Sequence of protein 2:
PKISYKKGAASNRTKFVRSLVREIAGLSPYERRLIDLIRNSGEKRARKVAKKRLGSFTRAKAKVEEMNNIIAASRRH

Contacts between the two chains:
Residue F91 in protein 1 interacts with residue T81 in protein 2 (closest heavy-atom distance 4.7 Å).
Residue K172 in protein 1 contacts residue E89 in protein 2 (closest heavy-atom distance 3.0 Å).
Residue V164 in protein 1 is in contact with residue E88 in protein 2 (closest heavy-atom distance 4.9 Å).
Residue K172 in protein 1 interacts with residue M90 in protein 2 (closest heavy-atom distance 4.6 Å).
Residue A168 in protein 1 interacts with residue E89 in protein 2 (closest heavy-atom distance 3.8 Å).
Residue K172 in protein 1 is in contact with residue I93 in protein 2 (closest heavy-atom distance 3.2 Å).

This data describes a binding interaction between two proteins.

Sequence of protein 1:
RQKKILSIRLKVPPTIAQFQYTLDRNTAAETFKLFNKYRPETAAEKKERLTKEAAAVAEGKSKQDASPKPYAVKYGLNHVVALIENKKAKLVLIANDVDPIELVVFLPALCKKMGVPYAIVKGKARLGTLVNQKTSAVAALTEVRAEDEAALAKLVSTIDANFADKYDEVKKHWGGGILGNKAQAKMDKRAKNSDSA